Sequence of protein 1:
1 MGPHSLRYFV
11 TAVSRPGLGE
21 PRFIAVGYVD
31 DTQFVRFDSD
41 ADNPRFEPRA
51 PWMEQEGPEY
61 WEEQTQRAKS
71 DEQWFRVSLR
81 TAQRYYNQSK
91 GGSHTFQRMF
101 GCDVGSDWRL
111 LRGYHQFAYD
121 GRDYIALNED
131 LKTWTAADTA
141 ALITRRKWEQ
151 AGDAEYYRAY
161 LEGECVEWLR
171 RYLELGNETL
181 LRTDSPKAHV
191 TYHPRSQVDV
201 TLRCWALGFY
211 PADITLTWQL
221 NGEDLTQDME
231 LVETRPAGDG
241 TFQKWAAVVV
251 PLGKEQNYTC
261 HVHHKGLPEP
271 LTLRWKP

Sequence of protein 2:
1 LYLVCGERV

The following describes two proteins that form a bound complex.

Interface contacts:
Residue Q64 in protein 1 interacts with residue Y2 in protein 2 (closest heavy-atom distance 3.0 Å).
Residue R67 in protein 1 is in contact with residue Y2 in protein 2 (closest heavy-atom distance 2.9 Å).
Residue D71 in protein 1 contacts residue Y2 in protein 2 (closest heavy-atom distance 2.7 Å).
Residue K147 in protein 1 is in contact with residue V9 in protein 2 (closest heavy-atom distance 2.8 Å).
Residue L6 in protein 1 interacts with residue L1 in protein 2 (closest heavy-atom distance 4.2 Å).
Residue R98 in protein 1 is in contact with residue Y2 in protein 2 (closest heavy-atom distance 3.6 Å).
Residue R67 in protein 1 is in contact with residue L1 in protein 2 (closest heavy-atom distance 3.3 Å).
Residue Y157 in protein 1 is in contact with residue L3 in protein 2 (closest heavy-atom distance 3.7 Å).
Residue E164 in protein 1 interacts with residue L1 in protein 2 (closest heavy-atom distance 3.5 Å).
Residue R98 in protein 1 interacts with residue C5 in protein 2 (closest heavy-atom distance 3.5 Å).
Residue S78 in protein 1 contacts residue V9 in protein 2 (closest heavy-atom distance 3.2 Å).
Residue Y157 in protein 1 contacts residue C5 in protein 2 (closest heavy-atom distance 3.4 Å).
Residue S70 in protein 1 interacts with residue V4 in protein 2 (closest heavy-atom distance 3.8 Å).
Residue W74 in protein 1 contacts residue G6 in protein 2 (closest heavy-atom distance 2.8 Å).
Residue A151 in protein 1 interacts with residue E7 in protein 2 (closest heavy-atom distance 3.5 Å).
Residue I143 in protein 1 interacts with residue V9 in protein 2 (closest heavy-atom distance 4.3 Å).
Residue Q64 in protein 1 contacts residue L1 in protein 2 (closest heavy-atom distance 3.3 Å).
Residue W74 in protein 1 interacts with residue R8 in protein 2 (closest heavy-atom distance 3.1 Å).
Residue F46 in protein 1 is in contact with residue Y2 in protein 2 (closest heavy-atom distance 4.0 Å).
Residue Y160 in protein 1 contacts residue L3 in protein 2 (closest heavy-atom distance 3.3 Å).
Residue Y8 in protein 1 contacts residue Y2 in protein 2 (closest heavy-atom distance 3.5 Å).
Residue W148 in protein 1 contacts residue E7 in protein 2 (closest heavy-atom distance 3.2 Å).
Residue Y85 in protein 1 contacts residue V9 in protein 2 (closest heavy-atom distance 2.7 Å).
Residue Y8 in protein 1 interacts with residue L1 in protein 2 (closest heavy-atom distance 2.8 Å).
Residue F96 in protein 1 contacts residue V9 in protein 2 (closest heavy-atom distance 3.8 Å).
Residue V10 in protein 1 interacts with residue Y2 in protein 2 (closest heavy-atom distance 3.7 Å).
Residue W168 in protein 1 contacts residue L1 in protein 2 (closest heavy-atom distance 3.6 Å).
Residue D71 in protein 1 contacts residue V4 in protein 2 (closest heavy-atom distance 3.1 Å).
Residue W74 in protein 1 contacts residue C5 in protein 2 (closest heavy-atom distance 3.2 Å).
Residue T81 in protein 1 contacts residue V9 in protein 2 (closest heavy-atom distance 3.7 Å).
Residue D153 in protein 1 contacts residue E7 in protein 2 (closest heavy-atom distance 2.6 Å).
Residue F100 in protein 1 is in contact with residue Y2 in protein 2 (closest heavy-atom distance 3.8 Å).
Residue Y160 in protein 1 is in contact with residue L1 in protein 2 (closest heavy-atom distance 2.5 Å).
Residue W74 in protein 1 contacts residue E7 in protein 2 (closest heavy-atom distance 3.0 Å).
Residue F117 in protein 1 interacts with residue C5 in protein 2 (closest heavy-atom distance 4.0 Å).
Residue D71 in protein 1 is in contact with residue L3 in protein 2 (closest heavy-atom distance 4.2 Å).
Residue Y156 in protein 1 contacts residue L3 in protein 2 (closest heavy-atom distance 3.3 Å).
Residue F23 in protein 1 interacts with residue Y2 in protein 2 (closest heavy-atom distance 3.6 Å).
Residue W74 in protein 1 contacts residue V9 in protein 2 (closest heavy-atom distance 4.0 Å).
Residue Y157 in protein 1 contacts residue V4 in protein 2 (closest heavy-atom distance 4.2 Å).
Residue F100 in protein 1 contacts residue L1 in protein 2 (closest heavy-atom distance 4.2 Å).
Residue R67 in protein 1 interacts with residue V4 in protein 2 (closest heavy-atom distance 3.4 Å).
Residue H115 in protein 1 interacts with residue C5 in protein 2 (closest heavy-atom distance 4.3 Å).
Residue S78 in protein 1 contacts residue R8 in protein 2 (closest heavy-atom distance 3.8 Å).
Residue Y156 in protein 1 is in contact with residue G6 in protein 2 (closest heavy-atom distance 4.2 Å).
Residue W148 in protein 1 interacts with residue V9 in protein 2 (closest heavy-atom distance 4.2 Å).
Residue K147 in protein 1 is in contact with residue R8 in protein 2 (closest heavy-atom distance 3.6 Å).
Residue A25 in protein 1 interacts with residue Y2 in protein 2 (closest heavy-atom distance 4.1 Å).
Residue K147 in protein 1 is in contact with residue E7 in protein 2 (closest heavy-atom distance 3.4 Å).
Residue Y157 in protein 1 contacts residue G6 in protein 2 (closest heavy-atom distance 2.9 Å).
Residue Y156 in protein 1 interacts with residue V4 in protein 2 (closest heavy-atom distance 2.5 Å).
Residue V77 in protein 1 contacts residue R8 in protein 2 (closest heavy-atom distance 3.4 Å).
Residue D71 in protein 1 contacts residue C5 in protein 2 (closest heavy-atom distance 3.0 Å).
Residue R98 in protein 1 is in contact with residue L3 in protein 2 (closest heavy-atom distance 2.8 Å).
Residue F100 in protein 1 is in contact with residue L3 in protein 2 (closest heavy-atom distance 3.6 Å).
Residue Y172 in protein 1 contacts residue L1 in protein 2 (closest heavy-atom distance 2.7 Å).
Residue W148 in protein 1 contacts residue R8 in protein 2 (closest heavy-atom distance 2.7 Å).
Residue Y124 in protein 1 is in contact with residue V9 in protein 2 (closest heavy-atom distance 3.8 Å).
Residue T144 in protein 1 contacts residue V9 in protein 2 (closest heavy-atom distance 2.5 Å).
Residue D153 in protein 1 interacts with residue G6 in protein 2 (closest heavy-atom distance 3.6 Å).